Interface contacts:
Residue V867 in the first protein is in contact with residue G72 in the second protein (closest heavy-atom distance 4.0 Å).

Sequence of the first protein:
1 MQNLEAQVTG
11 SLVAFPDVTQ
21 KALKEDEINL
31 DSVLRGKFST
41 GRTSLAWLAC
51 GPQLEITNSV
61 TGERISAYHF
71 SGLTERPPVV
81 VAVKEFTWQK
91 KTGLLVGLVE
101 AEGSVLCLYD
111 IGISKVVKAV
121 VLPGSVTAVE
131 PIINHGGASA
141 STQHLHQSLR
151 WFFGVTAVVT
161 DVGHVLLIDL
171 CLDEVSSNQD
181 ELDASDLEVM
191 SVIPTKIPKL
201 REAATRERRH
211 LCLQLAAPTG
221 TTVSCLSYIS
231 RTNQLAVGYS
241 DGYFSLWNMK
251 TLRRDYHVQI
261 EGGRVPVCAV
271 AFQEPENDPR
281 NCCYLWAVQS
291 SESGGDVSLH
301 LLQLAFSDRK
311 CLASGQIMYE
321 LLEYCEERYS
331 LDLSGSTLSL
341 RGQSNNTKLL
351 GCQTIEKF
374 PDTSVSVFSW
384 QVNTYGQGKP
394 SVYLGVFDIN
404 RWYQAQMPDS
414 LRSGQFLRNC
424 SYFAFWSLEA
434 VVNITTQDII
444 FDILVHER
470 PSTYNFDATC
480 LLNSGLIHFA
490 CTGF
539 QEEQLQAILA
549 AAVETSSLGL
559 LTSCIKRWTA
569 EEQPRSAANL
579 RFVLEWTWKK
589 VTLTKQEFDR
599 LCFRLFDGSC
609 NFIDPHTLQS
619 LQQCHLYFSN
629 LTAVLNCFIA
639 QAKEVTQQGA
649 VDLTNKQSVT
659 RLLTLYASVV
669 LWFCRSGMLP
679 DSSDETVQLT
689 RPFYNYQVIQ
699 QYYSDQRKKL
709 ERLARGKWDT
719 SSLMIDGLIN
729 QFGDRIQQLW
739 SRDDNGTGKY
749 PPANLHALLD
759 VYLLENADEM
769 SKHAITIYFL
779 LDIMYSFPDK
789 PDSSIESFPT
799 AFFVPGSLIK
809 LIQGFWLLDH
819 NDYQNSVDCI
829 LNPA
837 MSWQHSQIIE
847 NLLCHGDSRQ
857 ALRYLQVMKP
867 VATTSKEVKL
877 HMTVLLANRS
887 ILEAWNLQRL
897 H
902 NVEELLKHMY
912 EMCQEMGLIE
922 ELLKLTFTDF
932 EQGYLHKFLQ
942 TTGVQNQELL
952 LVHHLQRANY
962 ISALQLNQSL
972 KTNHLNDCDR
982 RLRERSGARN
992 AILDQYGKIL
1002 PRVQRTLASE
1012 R

Sequence of the second protein:
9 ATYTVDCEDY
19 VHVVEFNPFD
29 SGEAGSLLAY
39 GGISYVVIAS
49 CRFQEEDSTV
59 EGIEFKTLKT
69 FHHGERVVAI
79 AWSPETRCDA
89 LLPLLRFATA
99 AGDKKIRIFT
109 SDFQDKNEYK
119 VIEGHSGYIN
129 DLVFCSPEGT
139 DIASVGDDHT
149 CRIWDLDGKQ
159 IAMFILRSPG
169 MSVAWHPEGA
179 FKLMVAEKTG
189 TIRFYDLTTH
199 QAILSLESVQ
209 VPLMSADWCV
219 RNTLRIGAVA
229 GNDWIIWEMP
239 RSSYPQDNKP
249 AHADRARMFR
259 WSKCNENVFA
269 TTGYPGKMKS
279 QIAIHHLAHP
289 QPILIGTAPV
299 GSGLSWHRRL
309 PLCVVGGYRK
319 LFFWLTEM

These two protein chains interact to form a complex.